Sequence of chain B:
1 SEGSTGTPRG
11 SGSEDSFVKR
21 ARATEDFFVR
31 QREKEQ

Residue-level contacts at the interface:
Residue D386 in chain A interacts with residue F17 in chain B (closest heavy-atom distance 4.0 Å).
Residue L384 in chain A interacts with residue S16 in chain B (closest heavy-atom distance 4.9 Å).
Residue L391 in chain A interacts with residue R20 in chain B (closest heavy-atom distance 3.2 Å).
Residue L391 in chain A contacts residue F17 in chain B (closest heavy-atom distance 4.1 Å).
Residue D386 in chain A is in contact with residue D15 in chain B (closest heavy-atom distance 4.3 Å).
Residue E395 in chain A contacts residue R20 in chain B (closest heavy-atom distance 4.8 Å).
Residue D386 in chain A is in contact with residue S16 in chain B (closest heavy-atom distance 3.7 Å).
Residue I390 in chain A interacts with residue F17 in chain B (closest heavy-atom distance 3.8 Å).
Residue I387 in chain A is in contact with residue F17 in chain B (closest heavy-atom distance 4.5 Å).
Residue S383 in chain A is in contact with residue S16 in chain B (closest heavy-atom distance 3.2 Å).
Residue I387 in chain A interacts with residue S16 in chain B (closest heavy-atom distance 3.8 Å).

Sequence of chain A:
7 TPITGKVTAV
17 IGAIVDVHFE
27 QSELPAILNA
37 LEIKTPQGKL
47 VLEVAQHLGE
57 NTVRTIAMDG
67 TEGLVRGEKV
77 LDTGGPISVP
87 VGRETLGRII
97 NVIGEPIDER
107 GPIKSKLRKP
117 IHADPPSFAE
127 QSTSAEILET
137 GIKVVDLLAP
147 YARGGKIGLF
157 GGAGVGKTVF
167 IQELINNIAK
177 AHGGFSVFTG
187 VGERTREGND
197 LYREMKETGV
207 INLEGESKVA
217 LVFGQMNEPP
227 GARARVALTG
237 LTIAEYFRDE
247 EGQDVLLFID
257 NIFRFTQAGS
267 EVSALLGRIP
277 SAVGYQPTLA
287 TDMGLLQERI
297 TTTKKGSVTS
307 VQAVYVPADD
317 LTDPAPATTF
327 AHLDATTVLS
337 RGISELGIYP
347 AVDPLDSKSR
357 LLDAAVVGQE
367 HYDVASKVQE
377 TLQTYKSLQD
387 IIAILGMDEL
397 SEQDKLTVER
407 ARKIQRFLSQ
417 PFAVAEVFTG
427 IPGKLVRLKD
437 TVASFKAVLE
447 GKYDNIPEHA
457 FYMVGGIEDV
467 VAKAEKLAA

These two protein chains interact to form a complex.